Sequence of protein 1:
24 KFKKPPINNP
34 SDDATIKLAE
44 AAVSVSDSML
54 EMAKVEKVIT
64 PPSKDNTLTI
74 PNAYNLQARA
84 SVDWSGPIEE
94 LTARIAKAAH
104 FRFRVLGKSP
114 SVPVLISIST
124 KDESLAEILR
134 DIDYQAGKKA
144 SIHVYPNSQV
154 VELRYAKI

Sequence of protein 2:
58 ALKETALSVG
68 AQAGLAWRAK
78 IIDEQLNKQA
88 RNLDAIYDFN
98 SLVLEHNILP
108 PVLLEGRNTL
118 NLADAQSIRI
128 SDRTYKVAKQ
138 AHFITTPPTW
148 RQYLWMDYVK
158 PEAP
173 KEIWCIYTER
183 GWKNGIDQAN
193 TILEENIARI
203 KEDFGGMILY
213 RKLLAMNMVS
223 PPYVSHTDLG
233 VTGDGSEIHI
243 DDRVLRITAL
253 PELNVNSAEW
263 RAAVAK

Residue-level contacts at the interface:
Residue R75 in protein 2 is in contact with residue A37 in protein 1 (closest heavy-atom distance 3.8 Å).
Residue L151 in protein 2 contacts residue L41 in protein 1 (closest heavy-atom distance 4.2 Å).
Residue R88 in protein 2 interacts with residue D86 in protein 1 (closest heavy-atom distance 4.2 Å).
Residue N192 in protein 2 interacts with residue K40 in protein 1 (closest heavy-atom distance 3.7 Å).
Residue Q82 in protein 2 is in contact with residue T38 in protein 1 (closest heavy-atom distance 3.4 Å).
Residue I199 in protein 2 contacts residue K40 in protein 1 (closest heavy-atom distance 3.7 Å).
Residue L247 in protein 2 is in contact with residue I161 in protein 1 (closest heavy-atom distance 4.3 Å).
Residue I210 in protein 2 is in contact with residue M55 in protein 1 (closest heavy-atom distance 3.6 Å).
Residue P144 in protein 2 contacts residue L118 in protein 1 (closest heavy-atom distance 4.2 Å).
Residue N97 in protein 2 is in contact with residue L118 in protein 1 (closest heavy-atom distance 2.5 Å).
Residue N104 in protein 2 interacts with residue V115 in protein 1 (closest heavy-atom distance 3.2 Å).
Residue R245 in protein 2 interacts with residue I161 in protein 1 (closest heavy-atom distance 3.5 Å).
Residue Y94 in protein 2 is in contact with residue A44 in protein 1 (closest heavy-atom distance 3.9 Å).
Residue I78 in protein 2 interacts with residue D35 in protein 1 (closest heavy-atom distance 4.3 Å).
Residue K214 in protein 2 contacts residue E54 in protein 1 (closest heavy-atom distance 3.4 Å).
Residue R88 in protein 2 contacts residue I121 in protein 1 (closest heavy-atom distance 3.7 Å).
Residue T142 in protein 2 contacts residue V115 in protein 1 (closest heavy-atom distance 3.4 Å).
Residue N192 in protein 2 contacts residue D36 in protein 1 (closest heavy-atom distance 2.4 Å).
Residue L90 in protein 2 contacts residue L41 in protein 1 (closest heavy-atom distance 3.9 Å).
Residue R88 in protein 2 is in contact with residue S122 in protein 1 (closest heavy-atom distance 3.6 Å).
Residue D243 in protein 2 is in contact with residue K111 in protein 1 (closest heavy-atom distance 4.3 Å).
Residue I210 in protein 2 is in contact with residue M52 in protein 1 (closest heavy-atom distance 3.5 Å).
Residue R75 in protein 2 is in contact with residue D35 in protein 1 (closest heavy-atom distance 3.6 Å).
Residue R88 in protein 2 is in contact with residue W87 in protein 1 (closest heavy-atom distance 2.9 Å).
Residue K203 in protein 2 is in contact with residue A44 in protein 1 (closest heavy-atom distance 3.8 Å).
Residue A265 in protein 2 contacts residue V58 in protein 1 (closest heavy-atom distance 3.7 Å).
Residue N97 in protein 2 contacts residue I119 in protein 1 (closest heavy-atom distance 4.0 Å).
Residue S98 in protein 2 is in contact with residue Q138 in protein 1 (closest heavy-atom distance 4.2 Å).
Residue A217 in protein 2 is in contact with residue I62 in protein 1 (closest heavy-atom distance 3.7 Å).
Residue L195 in protein 2 interacts with residue K40 in protein 1 (closest heavy-atom distance 4.1 Å).
Residue I79 in protein 2 is in contact with residue A37 in protein 1 (closest heavy-atom distance 3.8 Å).
Residue R88 in protein 2 interacts with residue S88 in protein 1 (closest heavy-atom distance 3.5 Å).
Residue H103 in protein 2 is in contact with residue I161 in protein 1 (closest heavy-atom distance 3.5 Å).
Residue R88 in protein 2 contacts residue S120 in protein 1 (closest heavy-atom distance 2.8 Å).
Residue E196 in protein 2 is in contact with residue K40 in protein 1 (closest heavy-atom distance 3.0 Å).
Residue E102 in protein 2 interacts with residue K141 in protein 1 (closest heavy-atom distance 3.6 Å).
Residue Q82 in protein 2 is in contact with residue D35 in protein 1 (closest heavy-atom distance 3.4 Å).
Residue R245 in protein 2 contacts residue K160 in protein 1 (closest heavy-atom distance 3.9 Å).
Residue A267 in protein 2 contacts residue K57 in protein 1 (closest heavy-atom distance 3.8 Å).
Residue K214 in protein 2 contacts residue M55 in protein 1 (closest heavy-atom distance 3.7 Å).
Residue L195 in protein 2 is in contact with residue A37 in protein 1 (closest heavy-atom distance 3.7 Å).
Residue R213 in protein 2 is in contact with residue M55 in protein 1 (closest heavy-atom distance 3.6 Å).
Residue E102 in protein 2 is in contact with residue I161 in protein 1 (closest heavy-atom distance 3.4 Å).
Residue I93 in protein 2 interacts with residue V48 in protein 1 (closest heavy-atom distance 3.8 Å).
Residue R75 in protein 2 interacts with residue D36 in protein 1 (closest heavy-atom distance 3.9 Å).
Residue I93 in protein 2 interacts with residue A45 in protein 1 (closest heavy-atom distance 3.9 Å).
Residue I199 in protein 2 interacts with residue A44 in protein 1 (closest heavy-atom distance 3.6 Å).
Residue F206 in protein 2 interacts with residue V48 in protein 1 (closest heavy-atom distance 3.6 Å).
Residue A267 in protein 2 is in contact with residue V61 in protein 1 (closest heavy-atom distance 4.0 Å).
Residue R213 in protein 2 contacts residue E59 in protein 1 (closest heavy-atom distance 3.3 Å).
Residue I210 in protein 2 interacts with residue S51 in protein 1 (closest heavy-atom distance 3.8 Å).
Residue A217 in protein 2 contacts residue E59 in protein 1 (closest heavy-atom distance 3.8 Å).
Residue V266 in protein 2 contacts residue V61 in protein 1 (closest heavy-atom distance 3.3 Å).
Residue Q82 in protein 2 interacts with residue A37 in protein 1 (closest heavy-atom distance 4.3 Å).
Residue K203 in protein 2 contacts residue S47 in protein 1 (closest heavy-atom distance 3.3 Å).
Residue I199 in protein 2 interacts with residue L41 in protein 1 (closest heavy-atom distance 4.0 Å).
Residue K214 in protein 2 contacts residue V58 in protein 1 (closest heavy-atom distance 4.2 Å).
Residue R263 in protein 2 is in contact with residue I62 in protein 1 (closest heavy-atom distance 3.8 Å).
Residue L83 in protein 2 interacts with residue L41 in protein 1 (closest heavy-atom distance 3.7 Å).
Residue A217 in protein 2 interacts with residue V58 in protein 1 (closest heavy-atom distance 4.3 Å).

This data describes a binding interaction between two proteins.